Sequence of protein 1:
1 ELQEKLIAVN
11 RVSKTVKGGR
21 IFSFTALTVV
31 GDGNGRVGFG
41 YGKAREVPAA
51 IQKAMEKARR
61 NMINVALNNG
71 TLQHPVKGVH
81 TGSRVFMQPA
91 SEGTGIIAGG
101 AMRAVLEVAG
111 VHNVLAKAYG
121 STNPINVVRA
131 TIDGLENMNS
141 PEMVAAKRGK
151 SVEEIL

Sequence of protein 2:
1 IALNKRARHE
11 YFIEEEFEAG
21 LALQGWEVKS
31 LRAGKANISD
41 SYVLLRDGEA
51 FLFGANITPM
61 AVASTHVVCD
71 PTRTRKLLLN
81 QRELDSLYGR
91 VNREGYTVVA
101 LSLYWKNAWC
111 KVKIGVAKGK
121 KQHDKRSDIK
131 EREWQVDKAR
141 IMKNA

The following describes two proteins that form a bound complex.

Contacts between the two chains:
Residue V9 in protein 1 is in contact with residue W134 in protein 2 (closest heavy-atom distance 3.7 Å).
Residue V9 in protein 1 is in contact with residue K138 in protein 2 (closest heavy-atom distance 2.9 Å).
Residue R11 in protein 1 is in contact with residue W134 in protein 2 (closest heavy-atom distance 3.5 Å).
Residue F24 in protein 1 is in contact with residue W134 in protein 2 (closest heavy-atom distance 4.0 Å).
Residue L6 in protein 1 interacts with residue I141 in protein 2 (closest heavy-atom distance 4.2 Å).
Residue N10 in protein 1 contacts residue W134 in protein 2 (closest heavy-atom distance 3.5 Å).
Residue N10 in protein 1 contacts residue K138 in protein 2 (closest heavy-atom distance 4.7 Å).
Residue R11 in protein 1 interacts with residue K130 in protein 2 (closest heavy-atom distance 4.1 Å).
Residue V47 in protein 1 is in contact with residue I141 in protein 2 (closest heavy-atom distance 4.4 Å).
Residue F22 in protein 1 contacts residue S127 in protein 2 (closest heavy-atom distance 5.0 Å).
Residue V9 in protein 1 is in contact with residue I141 in protein 2 (closest heavy-atom distance 3.9 Å).
Residue I7 in protein 1 contacts residue M142 in protein 2 (closest heavy-atom distance 3.9 Å).
Residue R11 in protein 1 interacts with residue E131 in protein 2 (closest heavy-atom distance 2.6 Å).
Residue L6 in protein 1 interacts with residue M142 in protein 2 (closest heavy-atom distance 3.4 Å).
Residue R20 in protein 1 is in contact with residue S127 in protein 2 (closest heavy-atom distance 2.9 Å).
Residue F22 in protein 1 interacts with residue K130 in protein 2 (closest heavy-atom distance 4.7 Å).